The following describes two proteins that form a bound complex.

Sequence of protein 2:
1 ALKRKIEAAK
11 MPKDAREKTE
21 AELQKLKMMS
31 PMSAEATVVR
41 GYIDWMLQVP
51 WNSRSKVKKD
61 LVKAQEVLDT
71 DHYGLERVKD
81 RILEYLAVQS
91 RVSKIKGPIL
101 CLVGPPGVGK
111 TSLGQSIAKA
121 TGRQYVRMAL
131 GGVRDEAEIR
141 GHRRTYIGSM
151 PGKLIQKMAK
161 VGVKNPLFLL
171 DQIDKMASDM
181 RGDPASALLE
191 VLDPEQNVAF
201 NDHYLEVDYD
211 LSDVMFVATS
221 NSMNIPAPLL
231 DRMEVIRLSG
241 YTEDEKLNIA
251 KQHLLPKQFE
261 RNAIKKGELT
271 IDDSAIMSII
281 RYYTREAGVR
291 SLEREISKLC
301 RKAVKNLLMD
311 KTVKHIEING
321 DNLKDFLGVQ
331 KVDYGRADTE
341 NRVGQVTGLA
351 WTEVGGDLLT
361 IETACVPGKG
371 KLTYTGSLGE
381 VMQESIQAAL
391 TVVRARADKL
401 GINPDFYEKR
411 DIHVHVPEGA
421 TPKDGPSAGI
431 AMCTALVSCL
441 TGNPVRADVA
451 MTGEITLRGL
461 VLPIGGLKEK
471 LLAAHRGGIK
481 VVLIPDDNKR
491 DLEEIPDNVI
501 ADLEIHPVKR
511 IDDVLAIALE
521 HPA

Interface contacts:
Residue T145 in protein 2 contacts residue A1 in protein 1 (closest heavy-atom distance 3.6 Å).
Residue R181 in protein 2 contacts residue A5 in protein 1 (closest heavy-atom distance 4.9 Å).
Residue I147 in protein 2 contacts residue A2 in protein 1 (closest heavy-atom distance 3.7 Å).
Residue Y146 in protein 2 contacts residue A2 in protein 1 (closest heavy-atom distance 4.5 Å).
Residue Y146 in protein 2 contacts residue A3 in protein 1 (closest heavy-atom distance 4.0 Å).
Residue I147 in protein 2 interacts with residue A1 in protein 1 (closest heavy-atom distance 3.3 Å).
Residue Y146 in protein 2 is in contact with residue A1 in protein 1 (closest heavy-atom distance 3.5 Å).
Residue H142 in protein 2 contacts residue A3 in protein 1 (closest heavy-atom distance 4.6 Å).

Sequence of protein 1:
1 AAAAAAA